Sequence of chain A:
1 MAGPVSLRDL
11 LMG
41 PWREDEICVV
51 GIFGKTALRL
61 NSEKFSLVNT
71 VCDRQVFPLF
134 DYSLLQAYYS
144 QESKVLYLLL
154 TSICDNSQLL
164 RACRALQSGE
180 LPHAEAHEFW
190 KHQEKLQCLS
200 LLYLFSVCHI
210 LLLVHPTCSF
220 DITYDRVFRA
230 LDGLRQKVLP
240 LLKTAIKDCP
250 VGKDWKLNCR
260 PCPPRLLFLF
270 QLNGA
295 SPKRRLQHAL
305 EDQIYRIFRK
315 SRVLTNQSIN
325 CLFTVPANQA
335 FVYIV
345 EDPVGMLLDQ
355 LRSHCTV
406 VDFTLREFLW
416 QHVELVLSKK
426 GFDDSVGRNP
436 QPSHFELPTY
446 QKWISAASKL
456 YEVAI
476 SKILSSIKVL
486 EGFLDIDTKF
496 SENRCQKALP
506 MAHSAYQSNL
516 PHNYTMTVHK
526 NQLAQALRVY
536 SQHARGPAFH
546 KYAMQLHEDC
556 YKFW

Interface contacts:
Residue V378 in chain B is in contact with residue D346 in chain A (closest heavy-atom distance 4.5 Å).
Residue A379 in chain B is in contact with residue Q75 in chain A (closest heavy-atom distance 3.1 Å).
Residue A443 in chain B contacts residue F80 in chain A (closest heavy-atom distance 4.0 Å).
Residue V339 in chain B interacts with residue R74 in chain A (closest heavy-atom distance 4.1 Å).
Residue L504 in chain B interacts with residue C359 in chain A (closest heavy-atom distance 3.0 Å).
Residue Q338 in chain B is in contact with residue R74 in chain A (closest heavy-atom distance 2.4 Å).
Residue V500 in chain B is in contact with residue C359 in chain A (closest heavy-atom distance 4.0 Å).
Residue Q337 in chain B is in contact with residue R74 in chain A (closest heavy-atom distance 4.6 Å).
Residue A451 in chain B is in contact with residue L351 in chain A (closest heavy-atom distance 3.2 Å).
Residue E458 in chain B contacts residue L355 in chain A (closest heavy-atom distance 2.9 Å).
Residue S340 in chain B contacts residue D73 in chain A (closest heavy-atom distance 4.6 Å).
Residue Q338 in chain B contacts residue E145 in chain A (closest heavy-atom distance 2.5 Å).
Residue A379 in chain B is in contact with residue M350 in chain A (closest heavy-atom distance 4.7 Å).
Residue F448 in chain B interacts with residue L351 in chain A (closest heavy-atom distance 3.5 Å).
Residue F448 in chain B is in contact with residue F80 in chain A (closest heavy-atom distance 4.5 Å).
Residue L504 in chain B contacts residue T360 in chain A (closest heavy-atom distance 4.8 Å).
Residue Q338 in chain B is in contact with residue D73 in chain A (closest heavy-atom distance 3.7 Å).
Residue H377 in chain B contacts residue P78 in chain A (closest heavy-atom distance 3.2 Å).
Residue F447 in chain B contacts residue V348 in chain A (closest heavy-atom distance 4.0 Å).
Residue S383 in chain B contacts residue Q354 in chain A (closest heavy-atom distance 4.6 Å).
Residue S380 in chain B contacts residue Q354 in chain A (closest heavy-atom distance 4.9 Å).
Residue V384 in chain B contacts residue M350 in chain A (closest heavy-atom distance 4.4 Å).
Residue V500 in chain B interacts with residue L355 in chain A (closest heavy-atom distance 4.6 Å).
Residue N444 in chain B interacts with residue L60 in chain A (closest heavy-atom distance 3.0 Å).
Residue S376 in chain B contacts residue L79 in chain A (closest heavy-atom distance 4.2 Å).
Residue T336 in chain B is in contact with residue Q75 in chain A (closest heavy-atom distance 4.5 Å).
Residue A455 in chain B interacts with residue L355 in chain A (closest heavy-atom distance 3.2 Å).
Residue N444 in chain B interacts with residue F80 in chain A (closest heavy-atom distance 3.6 Å).
Residue V378 in chain B interacts with residue M350 in chain A (closest heavy-atom distance 4.4 Å).
Residue G493 in chain B contacts residue L352 in chain A (closest heavy-atom distance 4.4 Å).
Residue V378 in chain B contacts residue Q75 in chain A (closest heavy-atom distance 3.8 Å).
Residue I497 in chain B contacts residue L355 in chain A (closest heavy-atom distance 3.2 Å).
Residue Q445 in chain B interacts with residue F80 in chain A (closest heavy-atom distance 2.7 Å).
Residue H377 in chain B is in contact with residue L79 in chain A (closest heavy-atom distance 3.7 Å).
Residue V378 in chain B is in contact with residue N61 in chain A (closest heavy-atom distance 4.0 Å).
Residue V452 in chain B interacts with residue L351 in chain A (closest heavy-atom distance 3.2 Å).
Residue S383 in chain B contacts residue M350 in chain A (closest heavy-atom distance 3.5 Å).
Residue E458 in chain B is in contact with residue C359 in chain A (closest heavy-atom distance 3.2 Å).
Residue Q445 in chain B is in contact with residue L79 in chain A (closest heavy-atom distance 4.5 Å).
Residue V378 in chain B is in contact with residue E345 in chain A (closest heavy-atom distance 3.4 Å).
Residue G381 in chain B interacts with residue M350 in chain A (closest heavy-atom distance 5.0 Å).
Residue S383 in chain B interacts with residue L351 in chain A (closest heavy-atom distance 4.1 Å).
Residue L501 in chain B contacts residue L355 in chain A (closest heavy-atom distance 4.1 Å).
Residue E458 in chain B contacts residue H358 in chain A (closest heavy-atom distance 3.7 Å).
Residue H377 in chain B is in contact with residue Q75 in chain A (closest heavy-atom distance 2.9 Å).
Residue D387 in chain B is in contact with residue Q354 in chain A (closest heavy-atom distance 4.4 Å).
Residue V384 in chain B interacts with residue Q354 in chain A (closest heavy-atom distance 4.0 Å).
Residue A451 in chain B contacts residue V348 in chain A (closest heavy-atom distance 4.7 Å).
Residue Y496 in chain B is in contact with residue L352 in chain A (closest heavy-atom distance 4.6 Å).
Residue V378 in chain B contacts residue L79 in chain A (closest heavy-atom distance 3.1 Å).
Residue Q338 in chain B interacts with residue C72 in chain A (closest heavy-atom distance 4.6 Å).
Residue D387 in chain B is in contact with residue H358 in chain A (closest heavy-atom distance 3.5 Å).
Residue E382 in chain B is in contact with residue Q75 in chain A (closest heavy-atom distance 2.4 Å).
Residue F448 in chain B is in contact with residue V348 in chain A (closest heavy-atom distance 3.9 Å).
Residue S380 in chain B contacts residue M350 in chain A (closest heavy-atom distance 2.9 Å).
Residue I497 in chain B is in contact with residue L352 in chain A (closest heavy-atom distance 3.8 Å).
Residue V339 in chain B is in contact with residue D73 in chain A (closest heavy-atom distance 2.9 Å).
Residue T336 in chain B contacts residue R74 in chain A (closest heavy-atom distance 4.4 Å).
Residue L504 in chain B interacts with residue H358 in chain A (closest heavy-atom distance 4.5 Å).

The following describes two proteins that form a bound complex.

Sequence of chain B:
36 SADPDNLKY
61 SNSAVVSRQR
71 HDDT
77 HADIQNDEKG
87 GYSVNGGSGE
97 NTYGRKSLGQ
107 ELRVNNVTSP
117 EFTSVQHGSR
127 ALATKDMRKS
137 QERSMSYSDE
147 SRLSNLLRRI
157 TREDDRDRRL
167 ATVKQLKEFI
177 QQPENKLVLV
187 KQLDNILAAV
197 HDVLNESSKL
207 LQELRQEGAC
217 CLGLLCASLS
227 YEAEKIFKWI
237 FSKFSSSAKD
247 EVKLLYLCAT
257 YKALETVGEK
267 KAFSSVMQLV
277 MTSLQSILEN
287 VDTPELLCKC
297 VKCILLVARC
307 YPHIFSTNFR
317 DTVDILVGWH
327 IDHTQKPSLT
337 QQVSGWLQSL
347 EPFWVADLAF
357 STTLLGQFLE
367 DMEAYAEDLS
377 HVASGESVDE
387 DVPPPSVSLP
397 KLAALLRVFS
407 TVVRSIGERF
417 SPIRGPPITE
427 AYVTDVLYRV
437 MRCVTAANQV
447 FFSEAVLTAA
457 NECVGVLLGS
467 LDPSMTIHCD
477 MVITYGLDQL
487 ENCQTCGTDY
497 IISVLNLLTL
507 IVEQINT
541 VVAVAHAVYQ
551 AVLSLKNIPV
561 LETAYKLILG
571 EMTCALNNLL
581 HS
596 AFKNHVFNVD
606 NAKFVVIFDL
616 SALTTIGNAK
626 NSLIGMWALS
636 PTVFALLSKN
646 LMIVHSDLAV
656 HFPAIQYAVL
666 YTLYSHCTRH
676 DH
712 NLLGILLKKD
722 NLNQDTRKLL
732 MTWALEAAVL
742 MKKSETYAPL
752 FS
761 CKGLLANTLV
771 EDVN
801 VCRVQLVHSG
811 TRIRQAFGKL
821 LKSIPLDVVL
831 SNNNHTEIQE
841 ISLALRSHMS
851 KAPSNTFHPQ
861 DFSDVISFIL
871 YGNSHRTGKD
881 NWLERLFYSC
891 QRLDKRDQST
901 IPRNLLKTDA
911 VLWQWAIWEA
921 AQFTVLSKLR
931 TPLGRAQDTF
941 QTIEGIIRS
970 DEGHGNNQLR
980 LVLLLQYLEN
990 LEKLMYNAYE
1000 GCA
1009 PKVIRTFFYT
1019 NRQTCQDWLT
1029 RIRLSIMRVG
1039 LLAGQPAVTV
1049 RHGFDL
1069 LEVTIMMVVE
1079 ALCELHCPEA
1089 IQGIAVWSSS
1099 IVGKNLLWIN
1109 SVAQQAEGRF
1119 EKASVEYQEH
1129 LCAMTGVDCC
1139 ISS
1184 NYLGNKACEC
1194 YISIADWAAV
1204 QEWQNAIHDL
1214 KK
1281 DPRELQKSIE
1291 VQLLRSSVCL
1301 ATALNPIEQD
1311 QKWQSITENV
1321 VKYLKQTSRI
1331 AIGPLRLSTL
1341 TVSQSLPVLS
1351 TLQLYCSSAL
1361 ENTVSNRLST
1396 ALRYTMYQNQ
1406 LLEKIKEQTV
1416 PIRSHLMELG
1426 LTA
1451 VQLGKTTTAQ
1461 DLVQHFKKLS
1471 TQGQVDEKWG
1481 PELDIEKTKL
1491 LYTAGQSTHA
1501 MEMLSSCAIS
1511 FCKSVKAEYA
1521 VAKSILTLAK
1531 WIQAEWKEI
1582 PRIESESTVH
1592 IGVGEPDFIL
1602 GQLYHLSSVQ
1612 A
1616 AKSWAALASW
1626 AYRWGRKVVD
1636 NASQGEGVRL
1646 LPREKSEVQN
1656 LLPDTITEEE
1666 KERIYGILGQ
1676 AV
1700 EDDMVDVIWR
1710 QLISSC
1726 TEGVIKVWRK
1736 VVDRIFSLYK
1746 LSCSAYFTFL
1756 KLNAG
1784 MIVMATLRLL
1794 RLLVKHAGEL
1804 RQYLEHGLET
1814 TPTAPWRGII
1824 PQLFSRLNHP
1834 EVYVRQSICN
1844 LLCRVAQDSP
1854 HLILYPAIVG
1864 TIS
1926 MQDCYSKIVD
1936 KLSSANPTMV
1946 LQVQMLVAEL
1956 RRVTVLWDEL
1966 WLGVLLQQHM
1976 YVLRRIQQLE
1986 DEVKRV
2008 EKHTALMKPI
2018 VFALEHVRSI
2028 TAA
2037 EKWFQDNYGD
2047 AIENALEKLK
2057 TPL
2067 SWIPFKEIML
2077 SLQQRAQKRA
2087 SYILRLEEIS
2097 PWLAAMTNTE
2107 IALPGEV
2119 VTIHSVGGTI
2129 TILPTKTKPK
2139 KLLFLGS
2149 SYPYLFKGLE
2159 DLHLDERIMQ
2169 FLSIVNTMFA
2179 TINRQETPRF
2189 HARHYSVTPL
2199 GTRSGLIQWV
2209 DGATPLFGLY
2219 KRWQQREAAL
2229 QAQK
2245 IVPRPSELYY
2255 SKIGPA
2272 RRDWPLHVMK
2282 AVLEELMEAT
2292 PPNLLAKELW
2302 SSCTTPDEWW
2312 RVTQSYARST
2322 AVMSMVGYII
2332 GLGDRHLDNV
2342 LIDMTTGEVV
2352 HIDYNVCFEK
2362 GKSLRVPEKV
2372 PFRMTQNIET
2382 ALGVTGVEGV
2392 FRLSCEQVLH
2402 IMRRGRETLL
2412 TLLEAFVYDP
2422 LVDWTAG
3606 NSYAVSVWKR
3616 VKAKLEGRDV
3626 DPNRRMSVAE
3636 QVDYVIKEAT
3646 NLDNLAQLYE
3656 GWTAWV